Sequence of the first protein:
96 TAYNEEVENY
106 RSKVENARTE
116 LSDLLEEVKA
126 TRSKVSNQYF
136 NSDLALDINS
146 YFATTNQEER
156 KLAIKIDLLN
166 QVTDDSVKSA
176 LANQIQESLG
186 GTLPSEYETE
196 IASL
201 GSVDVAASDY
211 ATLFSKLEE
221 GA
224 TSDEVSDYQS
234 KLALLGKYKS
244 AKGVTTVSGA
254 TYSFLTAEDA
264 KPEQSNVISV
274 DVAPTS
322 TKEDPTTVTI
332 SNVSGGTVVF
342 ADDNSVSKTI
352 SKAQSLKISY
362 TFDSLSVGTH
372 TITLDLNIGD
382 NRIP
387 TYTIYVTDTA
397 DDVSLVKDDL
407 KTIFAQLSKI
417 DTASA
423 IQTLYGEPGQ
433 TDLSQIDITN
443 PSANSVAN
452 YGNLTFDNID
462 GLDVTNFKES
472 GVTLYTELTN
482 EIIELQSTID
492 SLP

Contacts between the two chains:
Residue N446 in the second protein interacts with residue Y452 in the first protein (closest heavy-atom distance 2.5 Å).
Residue T126 in the second protein contacts residue E478 in the first protein (closest heavy-atom distance 2.8 Å).
Residue D464 in the second protein contacts residue I180 in the first protein (closest heavy-atom distance 2.9 Å).
Residue E227 in the second protein interacts with residue A411 in the first protein (closest heavy-atom distance 3.0 Å).
Residue Y452 in the second protein is in contact with residue N446 in the first protein (closest heavy-atom distance 2.5 Å).
Residue Q133 in the second protein is in contact with residue Y134 in the first protein (closest heavy-atom distance 3.1 Å).
Residue E115 in the second protein interacts with residue T489 in the first protein (closest heavy-atom distance 3.1 Å).
Residue T489 in the second protein is in contact with residue E115 in the first protein (closest heavy-atom distance 3.1 Å).
Residue D464 in the second protein interacts with residue E182 in the first protein (closest heavy-atom distance 3.1 Å).
Residue S183 in the second protein interacts with residue D461 in the first protein (closest heavy-atom distance 2.6 Å).
Residue G453 in the second protein interacts with residue N454 in the first protein (closest heavy-atom distance 3.2 Å).
Residue Q181 in the second protein is in contact with residue D464 in the first protein (closest heavy-atom distance 3.2 Å).
Residue E482 in the second protein contacts residue T126 in the first protein (closest heavy-atom distance 2.8 Å).
Residue K407 in the second protein is in contact with residue A222 in the first protein (closest heavy-atom distance 3.1 Å).
Residue Y134 in the second protein is in contact with residue Q133 in the first protein (closest heavy-atom distance 3.1 Å).
Residue S183 in the second protein is in contact with residue I460 in the first protein (closest heavy-atom distance 3.3 Å).
Residue D274 in the second protein contacts residue R383 in the first protein (closest heavy-atom distance 2.5 Å).
Residue E227 in the second protein is in contact with residue K407 in the first protein (closest heavy-atom distance 2.9 Å).
Residue T126 in the second protein interacts with residue E482 in the first protein (closest heavy-atom distance 2.8 Å).
Residue D417 in the second protein is in contact with residue S414 in the first protein (closest heavy-atom distance 3.3 Å).
Residue I180 in the second protein contacts residue D464 in the first protein (closest heavy-atom distance 2.9 Å).
Residue T370 in the second protein contacts residue Y391 in the first protein (closest heavy-atom distance 3.2 Å).
Residue S414 in the second protein contacts residue D417 in the first protein (closest heavy-atom distance 3.3 Å).
Residue Y391 in the second protein interacts with residue T370 in the first protein (closest heavy-atom distance 3.2 Å).
Residue K407 in the second protein interacts with residue E227 in the first protein (closest heavy-atom distance 2.9 Å).
Residue E478 in the second protein contacts residue T126 in the first protein (closest heavy-atom distance 2.8 Å).
Residue F410 in the second protein contacts residue A222 in the first protein (closest heavy-atom distance 3.2 Å).
Residue D464 in the second protein contacts residue Q181 in the first protein (closest heavy-atom distance 3.2 Å).
Residue Y192 in the second protein is in contact with residue V448 in the first protein (closest heavy-atom distance 3.1 Å).
Residue P494 in the second protein contacts residue Y105 in the first protein (closest heavy-atom distance 3.0 Å).
Residue V448 in the second protein is in contact with residue Y192 in the first protein (closest heavy-atom distance 3.1 Å).
Residue Y105 in the second protein interacts with residue P494 in the first protein (closest heavy-atom distance 3.0 Å).
Residue E182 in the second protein is in contact with residue D464 in the first protein (closest heavy-atom distance 3.1 Å).
Residue K129 in the second protein is in contact with residue E478 in the first protein (closest heavy-atom distance 2.5 Å).
Residue A276 in the second protein interacts with residue N382 in the first protein (closest heavy-atom distance 2.6 Å).
Residue N382 in the second protein interacts with residue D274 in the first protein (closest heavy-atom distance 3.2 Å).
Residue F410 in the second protein is in contact with residue F410 in the first protein (closest heavy-atom distance 3.2 Å).
Residue S471 in the second protein interacts with residue Q133 in the first protein (closest heavy-atom distance 3.3 Å).
Residue R383 in the second protein interacts with residue V273 in the first protein (closest heavy-atom distance 3.2 Å).
Residue A222 in the second protein is in contact with residue K407 in the first protein (closest heavy-atom distance 3.1 Å).
Residue N454 in the second protein interacts with residue G453 in the first protein (closest heavy-atom distance 3.2 Å).
Residue A411 in the second protein contacts residue E227 in the first protein (closest heavy-atom distance 3.0 Å).
Residue S272 in the second protein interacts with residue R383 in the first protein (closest heavy-atom distance 2.9 Å).
Residue V273 in the second protein contacts residue R383 in the first protein (closest heavy-atom distance 3.2 Å).
Residue R383 in the second protein contacts residue D274 in the first protein (closest heavy-atom distance 2.5 Å).
Residue D461 in the second protein interacts with residue S183 in the first protein (closest heavy-atom distance 2.6 Å).
Residue Q133 in the second protein contacts residue S471 in the first protein (closest heavy-atom distance 3.3 Å).
Residue E122 in the second protein is in contact with residue E482 in the first protein (closest heavy-atom distance 3.3 Å).
Residue I460 in the second protein contacts residue S183 in the first protein (closest heavy-atom distance 3.3 Å).
Residue D274 in the second protein interacts with residue N382 in the first protein (closest heavy-atom distance 3.2 Å).
Residue E482 in the second protein contacts residue E122 in the first protein (closest heavy-atom distance 3.3 Å).
Residue V275 in the second protein is in contact with residue N382 in the first protein (closest heavy-atom distance 3.0 Å).
Residue S183 in the second protein interacts with residue D464 in the first protein (closest heavy-atom distance 3.1 Å).
Residue R383 in the second protein is in contact with residue S272 in the first protein (closest heavy-atom distance 2.9 Å).
Residue N382 in the second protein interacts with residue A276 in the first protein (closest heavy-atom distance 2.6 Å).
Residue A222 in the second protein interacts with residue F410 in the first protein (closest heavy-atom distance 3.2 Å).
Residue I384 in the second protein contacts residue I384 in the first protein (closest heavy-atom distance 3.0 Å).
Residue E478 in the second protein is in contact with residue K129 in the first protein (closest heavy-atom distance 2.5 Å).
Residue D464 in the second protein contacts residue S183 in the first protein (closest heavy-atom distance 3.1 Å).
Residue N382 in the second protein contacts residue V275 in the first protein (closest heavy-atom distance 3.0 Å).

The following describes two proteins that form a bound complex.

Sequence of the second protein:
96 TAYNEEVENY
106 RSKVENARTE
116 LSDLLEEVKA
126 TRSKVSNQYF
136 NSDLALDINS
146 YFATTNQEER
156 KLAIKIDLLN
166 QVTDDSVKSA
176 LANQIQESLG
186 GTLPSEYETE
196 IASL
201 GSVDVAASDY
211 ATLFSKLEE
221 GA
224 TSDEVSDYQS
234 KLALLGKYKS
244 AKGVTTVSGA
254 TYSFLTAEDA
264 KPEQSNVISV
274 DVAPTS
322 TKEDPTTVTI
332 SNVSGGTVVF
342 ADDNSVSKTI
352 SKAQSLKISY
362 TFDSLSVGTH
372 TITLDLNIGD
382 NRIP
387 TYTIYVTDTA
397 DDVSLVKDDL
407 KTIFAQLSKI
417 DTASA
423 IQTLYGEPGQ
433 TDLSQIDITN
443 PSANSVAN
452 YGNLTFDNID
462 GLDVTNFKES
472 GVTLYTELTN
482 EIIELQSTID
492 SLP